Sequence of the second protein:
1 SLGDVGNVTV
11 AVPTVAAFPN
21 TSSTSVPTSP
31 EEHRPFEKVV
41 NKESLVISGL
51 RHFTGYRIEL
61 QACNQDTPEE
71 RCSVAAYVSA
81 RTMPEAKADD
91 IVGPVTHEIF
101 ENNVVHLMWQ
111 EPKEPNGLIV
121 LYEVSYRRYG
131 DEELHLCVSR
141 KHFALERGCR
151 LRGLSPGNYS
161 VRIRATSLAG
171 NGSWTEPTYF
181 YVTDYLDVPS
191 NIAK

Sequence of the first protein:
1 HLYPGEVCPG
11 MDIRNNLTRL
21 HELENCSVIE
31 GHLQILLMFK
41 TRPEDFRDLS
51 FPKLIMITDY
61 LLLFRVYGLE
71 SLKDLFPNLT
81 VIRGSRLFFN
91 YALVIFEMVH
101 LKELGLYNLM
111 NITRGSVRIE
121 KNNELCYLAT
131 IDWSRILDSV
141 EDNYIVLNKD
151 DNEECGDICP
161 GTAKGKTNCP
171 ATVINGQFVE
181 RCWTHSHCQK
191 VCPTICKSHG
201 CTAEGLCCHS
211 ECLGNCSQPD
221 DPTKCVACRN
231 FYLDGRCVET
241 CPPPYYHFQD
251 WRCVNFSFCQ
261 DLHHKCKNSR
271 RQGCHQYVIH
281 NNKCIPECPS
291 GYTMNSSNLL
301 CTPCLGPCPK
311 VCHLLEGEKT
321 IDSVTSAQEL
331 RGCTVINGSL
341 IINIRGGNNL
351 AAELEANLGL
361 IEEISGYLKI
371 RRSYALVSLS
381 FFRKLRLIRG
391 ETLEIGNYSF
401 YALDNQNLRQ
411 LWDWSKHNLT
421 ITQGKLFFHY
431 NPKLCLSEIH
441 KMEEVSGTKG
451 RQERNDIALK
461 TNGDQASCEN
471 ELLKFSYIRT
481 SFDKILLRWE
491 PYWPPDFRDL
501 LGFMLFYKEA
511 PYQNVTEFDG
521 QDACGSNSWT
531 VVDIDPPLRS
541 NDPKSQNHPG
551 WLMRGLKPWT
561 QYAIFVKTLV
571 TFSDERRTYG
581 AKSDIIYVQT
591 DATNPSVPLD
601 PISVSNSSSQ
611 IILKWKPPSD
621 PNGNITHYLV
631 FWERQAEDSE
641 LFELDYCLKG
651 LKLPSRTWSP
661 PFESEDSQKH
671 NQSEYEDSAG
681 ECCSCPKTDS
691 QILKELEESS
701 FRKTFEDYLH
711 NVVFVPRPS

Contacts between the two chains:
Residue F631 in the first protein is in contact with residue F36 in the second protein (closest heavy-atom distance 3.5 Å).
Residue E633 in the first protein contacts residue Y77 in the second protein (closest heavy-atom distance 3.5 Å).
Residue R656 in the first protein contacts residue G55 in the second protein (closest heavy-atom distance 3.1 Å).
Residue S605 in the first protein is in contact with residue M83 in the second protein (closest heavy-atom distance 3.0 Å).
Residue S605 in the first protein is in contact with residue R81 in the second protein (closest heavy-atom distance 3.2 Å).
Residue Y646 in the first protein interacts with residue L121 in the second protein (closest heavy-atom distance 3.6 Å).
Residue F631 in the first protein is in contact with residue R34 in the second protein (closest heavy-atom distance 3.5 Å).
Residue L613 in the first protein interacts with residue I58 in the second protein (closest heavy-atom distance 3.4 Å).
Residue S607 in the first protein interacts with residue E85 in the second protein (closest heavy-atom distance 3.4 Å).
Residue L629 in the first protein interacts with residue E70 in the second protein (closest heavy-atom distance 3.0 Å).
Residue P601 in the first protein is in contact with residue V78 in the second protein (closest heavy-atom distance 3.4 Å).
Residue T593 in the first protein interacts with residue Q61 in the second protein (closest heavy-atom distance 3.5 Å).
Residue E633 in the first protein is in contact with residue E59 in the second protein (closest heavy-atom distance 3.3 Å).
Residue V597 in the first protein interacts with residue Y77 in the second protein (closest heavy-atom distance 3.0 Å).
Residue Y628 in the first protein interacts with residue A62 in the second protein (closest heavy-atom distance 3.5 Å).
Residue D645 in the first protein contacts residue H142 in the second protein (closest heavy-atom distance 3.3 Å).
Residue F631 in the first protein contacts residue I58 in the second protein (closest heavy-atom distance 3.5 Å).
Residue Y628 in the first protein interacts with residue E37 in the second protein (closest heavy-atom distance 3.0 Å).
Residue Q610 in the first protein contacts residue S48 in the second protein (closest heavy-atom distance 2.8 Å).
Residue V630 in the first protein is in contact with residue I47 in the second protein (closest heavy-atom distance 3.4 Å).
Residue L613 in the first protein contacts residue S44 in the second protein (closest heavy-atom distance 3.2 Å).
Residue H627 in the first protein interacts with residue V39 in the second protein (closest heavy-atom distance 3.5 Å).
Residue V630 in the first protein contacts residue L60 in the second protein (closest heavy-atom distance 3.6 Å).
Residue S655 in the first protein is in contact with residue L118 in the second protein (closest heavy-atom distance 3.6 Å).
Residue N594 in the first protein is in contact with residue Q61 in the second protein (closest heavy-atom distance 3.3 Å).
Residue W632 in the first protein interacts with residue L50 in the second protein (closest heavy-atom distance 3.5 Å).
Residue F631 in the first protein interacts with residue P35 in the second protein (closest heavy-atom distance 3.2 Å).
Residue W632 in the first protein interacts with residue P35 in the second protein (closest heavy-atom distance 3.4 Å).
Residue L629 in the first protein interacts with residue Q61 in the second protein (closest heavy-atom distance 3.4 Å).
Residue F642 in the first protein interacts with residue K141 in the second protein (closest heavy-atom distance 3.4 Å).
Residue W632 in the first protein interacts with residue I47 in the second protein (closest heavy-atom distance 3.3 Å).
Residue S608 in the first protein contacts residue M83 in the second protein (closest heavy-atom distance 3.0 Å).
Residue S605 in the first protein is in contact with residue T82 in the second protein (closest heavy-atom distance 3.4 Å).
Residue P595 in the first protein is in contact with residue A76 in the second protein (closest heavy-atom distance 3.0 Å).
Residue S607 in the first protein interacts with residue M83 in the second protein (closest heavy-atom distance 3.5 Å).
Residue Q610 in the first protein contacts residue V46 in the second protein (closest heavy-atom distance 3.2 Å).
Residue Y628 in the first protein is in contact with residue V39 in the second protein (closest heavy-atom distance 3.4 Å).
Residue I611 in the first protein is in contact with residue L50 in the second protein (closest heavy-atom distance 3.4 Å).
Residue V630 in the first protein contacts residue P35 in the second protein (closest heavy-atom distance 3.0 Å).
Residue R634 in the first protein is in contact with residue L50 in the second protein (closest heavy-atom distance 3.4 Å).
Residue R634 in the first protein interacts with residue S22 in the second protein (closest heavy-atom distance 3.4 Å).
Residue I611 in the first protein contacts residue V46 in the second protein (closest heavy-atom distance 3.4 Å).
Residue V630 in the first protein contacts residue E37 in the second protein (closest heavy-atom distance 3.4 Å).
Residue W615 in the first protein interacts with residue E43 in the second protein (closest heavy-atom distance 3.3 Å).
Residue F631 in the first protein contacts residue E59 in the second protein (closest heavy-atom distance 2.6 Å).
Residue S608 in the first protein contacts residue E85 in the second protein (closest heavy-atom distance 3.5 Å).
Residue L629 in the first protein contacts residue E37 in the second protein (closest heavy-atom distance 3.2 Å).
Residue C647 in the first protein interacts with residue C137 in the second protein (closest heavy-atom distance 2.0 Å).
Residue N594 in the first protein is in contact with residue L60 in the second protein (closest heavy-atom distance 3.5 Å).
Residue R634 in the first protein is in contact with residue G49 in the second protein (closest heavy-atom distance 3.4 Å).
Residue V630 in the first protein contacts residue E59 in the second protein (closest heavy-atom distance 3.4 Å).
Residue W658 in the first protein contacts residue M83 in the second protein (closest heavy-atom distance 3.4 Å).
Residue Q635 in the first protein contacts residue R57 in the second protein (closest heavy-atom distance 3.3 Å).
Residue Y628 in the first protein contacts residue Q61 in the second protein (closest heavy-atom distance 3.4 Å).
Residue N606 in the first protein is in contact with residue M83 in the second protein (closest heavy-atom distance 3.5 Å).
Residue H627 in the first protein is in contact with residue A62 in the second protein (closest heavy-atom distance 3.0 Å).
Residue R634 in the first protein interacts with residue Y56 in the second protein (closest heavy-atom distance 3.4 Å).
Residue T626 in the first protein is in contact with residue V39 in the second protein (closest heavy-atom distance 3.2 Å).
Residue W632 in the first protein is in contact with residue R57 in the second protein (closest heavy-atom distance 3.1 Å).
Residue V597 in the first protein contacts residue V78 in the second protein (closest heavy-atom distance 3.5 Å).

This data describes a binding interaction between two proteins.